Interface contacts:
Residue V91 in protein 1 is in contact with residue L12 in protein 2 (closest heavy-atom distance 4.6 Å).
Residue E127 in protein 1 interacts with residue R3 in protein 2 (closest heavy-atom distance 4.1 Å).
Residue L105 in protein 1 contacts residue W8 in protein 2 (closest heavy-atom distance 3.1 Å).
Residue M109 in protein 1 interacts with residue L7 in protein 2 (closest heavy-atom distance 4.2 Å).
Residue M145 in protein 1 contacts residue F9 in protein 2 (closest heavy-atom distance 3.1 Å).
Residue L112 in protein 1 is in contact with residue I15 in protein 2 (closest heavy-atom distance 3.3 Å).
Residue M109 in protein 1 interacts with residue W8 in protein 2 (closest heavy-atom distance 3.2 Å).
Residue M124 in protein 1 is in contact with residue L7 in protein 2 (closest heavy-atom distance 4.1 Å).
Residue E87 in protein 1 is in contact with residue Q16 in protein 2 (closest heavy-atom distance 4.9 Å).
Residue M145 in protein 1 contacts residue R10 in protein 2 (closest heavy-atom distance 4.8 Å).
Residue M109 in protein 1 interacts with residue G11 in protein 2 (closest heavy-atom distance 4.0 Å).
Residue F141 in protein 1 interacts with residue F9 in protein 2 (closest heavy-atom distance 4.5 Å).
Residue L112 in protein 1 interacts with residue R14 in protein 2 (closest heavy-atom distance 4.3 Å).
Residue L112 in protein 1 interacts with residue L12 in protein 2 (closest heavy-atom distance 4.0 Å).
Residue L116 in protein 1 contacts residue L7 in protein 2 (closest heavy-atom distance 4.4 Å).
Residue E114 in protein 1 contacts residue L7 in protein 2 (closest heavy-atom distance 3.2 Å).
Residue M145 in protein 1 is in contact with residue L12 in protein 2 (closest heavy-atom distance 5.0 Å).
Residue F92 in protein 1 contacts residue L12 in protein 2 (closest heavy-atom distance 2.9 Å).
Residue I125 in protein 1 interacts with residue W8 in protein 2 (closest heavy-atom distance 3.9 Å).
Residue E127 in protein 1 contacts residue R2 in protein 2 (closest heavy-atom distance 2.5 Å).
Residue M124 in protein 1 is in contact with residue G4 in protein 2 (closest heavy-atom distance 3.7 Å).
Residue F92 in protein 1 interacts with residue W8 in protein 2 (closest heavy-atom distance 2.9 Å).
Residue V91 in protein 1 interacts with residue I15 in protein 2 (closest heavy-atom distance 4.3 Å).
Residue V136 in protein 1 is in contact with residue W8 in protein 2 (closest heavy-atom distance 4.6 Å).
Residue M145 in protein 1 is in contact with residue N13 in protein 2 (closest heavy-atom distance 4.4 Å).
Residue M144 in protein 1 interacts with residue F9 in protein 2 (closest heavy-atom distance 3.3 Å).
Residue F141 in protein 1 contacts residue W8 in protein 2 (closest heavy-atom distance 3.5 Å).
Residue E114 in protein 1 contacts residue R14 in protein 2 (closest heavy-atom distance 4.7 Å).
Residue M144 in protein 1 interacts with residue Q5 in protein 2 (closest heavy-atom distance 4.4 Å).
Residue L112 in protein 1 interacts with residue G11 in protein 2 (closest heavy-atom distance 3.4 Å).
Residue E120 in protein 1 interacts with residue R3 in protein 2 (closest heavy-atom distance 3.7 Å).
Residue I100 in protein 1 contacts residue W8 in protein 2 (closest heavy-atom distance 3.7 Å).
Residue A128 in protein 1 contacts residue W8 in protein 2 (closest heavy-atom distance 4.0 Å).
Residue F141 in protein 1 interacts with residue L12 in protein 2 (closest heavy-atom distance 4.2 Å).
Residue M124 in protein 1 is in contact with residue R3 in protein 2 (closest heavy-atom distance 3.8 Å).
Residue A88 in protein 1 interacts with residue L12 in protein 2 (closest heavy-atom distance 3.0 Å).
Residue M124 in protein 1 interacts with residue W8 in protein 2 (closest heavy-atom distance 3.5 Å).

Sequence of protein 2:
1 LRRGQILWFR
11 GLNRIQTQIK

Sequence of protein 1:
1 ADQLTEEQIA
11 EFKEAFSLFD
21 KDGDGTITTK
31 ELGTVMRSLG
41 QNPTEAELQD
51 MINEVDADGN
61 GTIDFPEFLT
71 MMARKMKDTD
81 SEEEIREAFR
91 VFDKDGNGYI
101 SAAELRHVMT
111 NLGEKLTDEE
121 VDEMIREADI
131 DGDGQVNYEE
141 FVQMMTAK

The following describes two proteins that form a bound complex.